Sequence of chain B:
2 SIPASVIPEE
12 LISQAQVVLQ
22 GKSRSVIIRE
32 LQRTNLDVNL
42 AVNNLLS

Contacts between the two chains:
Residue R42 in chain A interacts with residue N44 in chain B (closest heavy-atom distance 2.8 Å).
Residue V70 in chain A interacts with residue L47 in chain B (closest heavy-atom distance 4.3 Å).
Residue L8 in chain A contacts residue V43 in chain B (closest heavy-atom distance 4.0 Å).
Residue L71 in chain A contacts residue N44 in chain B (closest heavy-atom distance 3.0 Å).
Residue Q49 in chain A is in contact with residue L47 in chain B (closest heavy-atom distance 3.3 Å).
Residue V70 in chain A contacts residue V43 in chain B (closest heavy-atom distance 3.7 Å).
Residue R42 in chain A contacts residue S48 in chain B (closest heavy-atom distance 3.2 Å).
Residue G47 in chain A is in contact with residue V19 in chain B (closest heavy-atom distance 3.7 Å).
Residue L8 in chain A contacts residue N40 in chain B (closest heavy-atom distance 3.5 Å).
Residue R72 in chain A is in contact with residue S48 in chain B (closest heavy-atom distance 4.3 Å).
Residue G47 in chain A contacts residue L20 in chain B (closest heavy-atom distance 4.7 Å).
Residue L8 in chain A contacts residue A16 in chain B (closest heavy-atom distance 4.3 Å).
Residue G47 in chain A contacts residue Q21 in chain B (closest heavy-atom distance 3.8 Å).
Residue H68 in chain A is in contact with residue V18 in chain B (closest heavy-atom distance 3.3 Å).
Residue G47 in chain A contacts residue K23 in chain B (closest heavy-atom distance 4.5 Å).
Residue L71 in chain A interacts with residue N40 in chain B (closest heavy-atom distance 2.9 Å).
Residue I44 in chain A contacts residue L47 in chain B (closest heavy-atom distance 3.8 Å).
Residue I44 in chain A is in contact with residue V19 in chain B (closest heavy-atom distance 3.7 Å).
Residue V70 in chain A contacts residue N44 in chain B (closest heavy-atom distance 3.8 Å).
Residue L8 in chain A contacts residue V39 in chain B (closest heavy-atom distance 3.5 Å).
Residue R72 in chain A interacts with residue N44 in chain B (closest heavy-atom distance 3.7 Å).
Residue R42 in chain A interacts with residue L47 in chain B (closest heavy-atom distance 3.6 Å).
Residue G47 in chain A contacts residue L47 in chain B (closest heavy-atom distance 4.9 Å).
Residue K6 in chain A is in contact with residue V18 in chain B (closest heavy-atom distance 4.5 Å).
Residue A46 in chain A is in contact with residue Q21 in chain B (closest heavy-atom distance 3.3 Å).
Residue H68 in chain A interacts with residue V19 in chain B (closest heavy-atom distance 4.0 Å).
Residue V70 in chain A interacts with residue V19 in chain B (closest heavy-atom distance 3.8 Å).
Residue T9 in chain A contacts residue E11 in chain B (closest heavy-atom distance 4.0 Å).
Residue T9 in chain A is in contact with residue Q15 in chain B (closest heavy-atom distance 4.0 Å).
Residue Q49 in chain A is in contact with residue S48 in chain B (closest heavy-atom distance 4.9 Å).
Residue L8 in chain A is in contact with residue V19 in chain B (closest heavy-atom distance 3.9 Å).
Residue L8 in chain A is in contact with residue Q15 in chain B (closest heavy-atom distance 3.3 Å).
Residue V70 in chain A interacts with residue N40 in chain B (closest heavy-atom distance 3.8 Å).

Sequence of chain A:
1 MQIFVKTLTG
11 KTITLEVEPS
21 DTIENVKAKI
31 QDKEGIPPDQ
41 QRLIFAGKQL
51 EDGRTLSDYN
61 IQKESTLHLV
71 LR

The following describes two proteins that form a bound complex.